Sequence of the second protein:
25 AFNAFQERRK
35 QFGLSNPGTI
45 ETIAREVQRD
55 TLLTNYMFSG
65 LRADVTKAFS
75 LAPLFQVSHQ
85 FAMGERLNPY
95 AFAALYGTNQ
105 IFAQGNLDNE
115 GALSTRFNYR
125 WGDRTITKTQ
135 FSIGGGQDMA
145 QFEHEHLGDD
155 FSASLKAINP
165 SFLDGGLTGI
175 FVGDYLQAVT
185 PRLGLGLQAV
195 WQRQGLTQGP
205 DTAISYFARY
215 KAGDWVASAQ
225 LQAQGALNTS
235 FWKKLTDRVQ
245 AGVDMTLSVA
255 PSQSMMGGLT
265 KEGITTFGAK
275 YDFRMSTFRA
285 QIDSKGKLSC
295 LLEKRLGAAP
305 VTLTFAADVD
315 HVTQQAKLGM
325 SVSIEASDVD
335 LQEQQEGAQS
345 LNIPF

Residue-level contacts at the interface:
Residue R33 in the second protein is in contact with residue Y37 in the first protein (closest heavy-atom distance 2.5 Å).
Residue F36 in the second protein is in contact with residue F41 in the first protein (closest heavy-atom distance 4.4 Å).
Residue F36 in the second protein is in contact with residue P40 in the first protein (closest heavy-atom distance 3.7 Å).
Residue L191 in the second protein is in contact with residue A33 in the first protein (closest heavy-atom distance 4.4 Å).
Residue R33 in the second protein is in contact with residue F41 in the first protein (closest heavy-atom distance 3.2 Å).
Residue G203 in the second protein contacts residue A18 in the first protein (closest heavy-atom distance 4.0 Å).
Residue P204 in the second protein is in contact with residue L15 in the first protein (closest heavy-atom distance 5.0 Å).
Residue A193 in the second protein interacts with residue A29 in the first protein (closest heavy-atom distance 3.6 Å).
Residue P204 in the second protein contacts residue E19 in the first protein (closest heavy-atom distance 3.5 Å).
Residue V183 in the second protein contacts residue L36 in the first protein (closest heavy-atom distance 4.8 Å).
Residue F36 in the second protein contacts residue D44 in the first protein (closest heavy-atom distance 3.4 Å).
Residue G190 in the second protein contacts residue L36 in the first protein (closest heavy-atom distance 4.0 Å).
Residue Y210 in the second protein interacts with residue R28 in the first protein (closest heavy-atom distance 4.5 Å).
Residue T206 in the second protein is in contact with residue A22 in the first protein (closest heavy-atom distance 3.5 Å).
Residue Y179 in the second protein interacts with residue Y37 in the first protein (closest heavy-atom distance 3.3 Å).
Residue P204 in the second protein is in contact with residue A18 in the first protein (closest heavy-atom distance 4.2 Å).
Residue Q181 in the second protein is in contact with residue L36 in the first protein (closest heavy-atom distance 3.4 Å).
Residue T206 in the second protein is in contact with residue E21 in the first protein (closest heavy-atom distance 5.0 Å).
Residue V183 in the second protein is in contact with residue I43 in the first protein (closest heavy-atom distance 4.5 Å).
Residue Y179 in the second protein contacts residue A33 in the first protein (closest heavy-atom distance 3.3 Å).
Residue F29 in the second protein interacts with residue F41 in the first protein (closest heavy-atom distance 4.2 Å).
Residue R33 in the second protein contacts residue L38 in the first protein (closest heavy-atom distance 4.6 Å).
Residue R33 in the second protein interacts with residue P40 in the first protein (closest heavy-atom distance 4.7 Å).
Residue Q202 in the second protein interacts with residue L15 in the first protein (closest heavy-atom distance 3.5 Å).
Residue F26 in the second protein interacts with residue Y37 in the first protein (closest heavy-atom distance 4.0 Å).
Residue W195 in the second protein is in contact with residue A22 in the first protein (closest heavy-atom distance 3.8 Å).
Residue T201 in the second protein is in contact with residue L15 in the first protein (closest heavy-atom distance 4.3 Å).
Residue F29 in the second protein is in contact with residue L38 in the first protein (closest heavy-atom distance 4.8 Å).
Residue L191 in the second protein is in contact with residue T32 in the first protein (closest heavy-atom distance 3.6 Å).
Residue P204 in the second protein interacts with residue A22 in the first protein (closest heavy-atom distance 3.5 Å).
Residue W195 in the second protein interacts with residue I26 in the first protein (closest heavy-atom distance 3.9 Å).
Residue L200 in the second protein interacts with residue L15 in the first protein (closest heavy-atom distance 4.7 Å).
Residue R32 in the second protein contacts residue F41 in the first protein (closest heavy-atom distance 3.8 Å).
Residue Q181 in the second protein contacts residue P40 in the first protein (closest heavy-atom distance 4.0 Å).
Residue V183 in the second protein interacts with residue S39 in the first protein (closest heavy-atom distance 4.3 Å).
Residue Q181 in the second protein contacts residue Y37 in the first protein (closest heavy-atom distance 3.5 Å).
Residue L38 in the second protein interacts with residue P40 in the first protein (closest heavy-atom distance 3.9 Å).
Residue Y179 in the second protein contacts residue L36 in the first protein (closest heavy-atom distance 4.0 Å).
Residue Q30 in the second protein interacts with residue Y37 in the first protein (closest heavy-atom distance 4.8 Å).
Residue V194 in the second protein contacts residue I26 in the first protein (closest heavy-atom distance 3.5 Å).
Residue L189 in the second protein contacts residue L36 in the first protein (closest heavy-atom distance 4.0 Å).
Residue I208 in the second protein is in contact with residue R28 in the first protein (closest heavy-atom distance 3.7 Å).
Residue T201 in the second protein interacts with residue L10 in the first protein (closest heavy-atom distance 4.0 Å).
Residue T206 in the second protein contacts residue T25 in the first protein (closest heavy-atom distance 3.3 Å).
Residue L191 in the second protein is in contact with residue A29 in the first protein (closest heavy-atom distance 4.0 Å).
Residue A193 in the second protein is in contact with residue I26 in the first protein (closest heavy-atom distance 4.2 Å).
Residue G203 in the second protein is in contact with residue L15 in the first protein (closest heavy-atom distance 3.4 Å).
Residue T201 in the second protein interacts with residue A9 in the first protein (closest heavy-atom distance 4.1 Å).
Residue I208 in the second protein contacts residue T25 in the first protein (closest heavy-atom distance 3.8 Å).
Residue T206 in the second protein is in contact with residue I26 in the first protein (closest heavy-atom distance 4.5 Å).
Residue G203 in the second protein contacts residue L10 in the first protein (closest heavy-atom distance 4.6 Å).
Residue I208 in the second protein is in contact with residue A29 in the first protein (closest heavy-atom distance 4.0 Å).
Residue V183 in the second protein is in contact with residue P40 in the first protein (closest heavy-atom distance 4.1 Å).
Residue R197 in the second protein interacts with residue E19 in the first protein (closest heavy-atom distance 2.6 Å).
Residue F155 in the second protein is in contact with residue Y37 in the first protein (closest heavy-atom distance 3.9 Å).
Residue L191 in the second protein is in contact with residue L36 in the first protein (closest heavy-atom distance 3.9 Å).
Residue A182 in the second protein contacts residue P40 in the first protein (closest heavy-atom distance 3.6 Å).

Sequence of the first protein:
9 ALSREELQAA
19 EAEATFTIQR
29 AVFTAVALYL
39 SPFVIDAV

The following describes two proteins that form a bound complex.